Interface contacts:
Residue L16 in chain B contacts residue V13 in chain A (closest heavy-atom distance 3.6 Å).
Residue Q37 in chain B is in contact with residue D31 in chain A (closest heavy-atom distance 3.2 Å).
Residue V55 in chain B contacts residue A48 in chain A (closest heavy-atom distance 4.0 Å).
Residue L33 in chain B interacts with residue V27 in chain A (closest heavy-atom distance 3.6 Å).
Residue I44 in chain B contacts residue D38 in chain A (closest heavy-atom distance 3.5 Å).
Residue M30 in chain B interacts with residue N23 in chain A (closest heavy-atom distance 3.7 Å).
Residue L23 in chain B is in contact with residue V17 in chain A (closest heavy-atom distance 4.1 Å).
Residue R9 in chain B contacts residue N3 in chain A (closest heavy-atom distance 2.6 Å).
Residue A65 in chain B contacts residue L58 in chain A (closest heavy-atom distance 3.7 Å).
Residue M40 in chain B contacts residue S35 in chain A (closest heavy-atom distance 3.5 Å).
Residue M26 in chain B contacts residue V24 in chain A (closest heavy-atom distance 4.1 Å).
Residue Q37 in chain B contacts residue V27 in chain A (closest heavy-atom distance 2.9 Å).
Residue N47 in chain B contacts residue D38 in chain A (closest heavy-atom distance 4.0 Å).
Residue T62 in chain B is in contact with residue A55 in chain A (closest heavy-atom distance 3.8 Å).
Residue I41 in chain B contacts residue R30 in chain A (closest heavy-atom distance 3.4 Å).
Residue A58 in chain B is in contact with residue F51 in chain A (closest heavy-atom distance 3.5 Å).
Residue Y54 in chain B contacts residue Q45 in chain A (closest heavy-atom distance 3.7 Å).
Residue Y54 in chain B interacts with residue A48 in chain A (closest heavy-atom distance 3.6 Å).
Residue K64 in chain B contacts residue W63 in chain A (closest heavy-atom distance 3.5 Å).
Residue N47 in chain B is in contact with residue D42 in chain A (closest heavy-atom distance 3.7 Å).
Residue M30 in chain B interacts with residue V24 in chain A (closest heavy-atom distance 3.7 Å).
Residue I44 in chain B interacts with residue L34 in chain A (closest heavy-atom distance 3.3 Å).
Residue A65 in chain B interacts with residue Y62 in chain A (closest heavy-atom distance 3.0 Å).
Residue M26 in chain B interacts with residue V17 in chain A (closest heavy-atom distance 3.6 Å).
Residue Y54 in chain B interacts with residue E52 in chain A (closest heavy-atom distance 3.6 Å).
Residue I44 in chain B interacts with residue L37 in chain A (closest heavy-atom distance 3.7 Å).
Residue N47 in chain B interacts with residue A41 in chain A (closest heavy-atom distance 4.0 Å).
Residue Q37 in chain B interacts with residue L34 in chain A (closest heavy-atom distance 3.6 Å).
Residue I41 in chain B is in contact with residue L34 in chain A (closest heavy-atom distance 3.7 Å).
Residue L23 in chain B is in contact with residue V16 in chain A (closest heavy-atom distance 3.5 Å).
Residue S19 in chain B contacts residue Q10 in chain A (closest heavy-atom distance 3.2 Å).
Residue Y54 in chain B interacts with residue S49 in chain A (closest heavy-atom distance 3.7 Å).
Residue D61 in chain B interacts with residue A56 in chain A (closest heavy-atom distance 3.4 Å).
Residue N47 in chain B interacts with residue Q45 in chain A (closest heavy-atom distance 3.4 Å).
Residue M30 in chain B interacts with residue M20 in chain A (closest heavy-atom distance 3.7 Å).
Residue E12 in chain B contacts residue L6 in chain A (closest heavy-atom distance 3.8 Å).
Residue A51 in chain B is in contact with residue A48 in chain A (closest heavy-atom distance 3.8 Å).
Residue R43 in chain B is in contact with residue D38 in chain A (closest heavy-atom distance 2.6 Å).
Residue R9 in chain B contacts residue S2 in chain A (closest heavy-atom distance 3.3 Å).
Residue A51 in chain B interacts with residue Q45 in chain A (closest heavy-atom distance 3.6 Å).
Residue I20 in chain B is in contact with residue V13 in chain A (closest heavy-atom distance 3.6 Å).
Residue M40 in chain B is in contact with residue L34 in chain A (closest heavy-atom distance 3.7 Å).
Residue S19 in chain B is in contact with residue V13 in chain A (closest heavy-atom distance 3.5 Å).
Residue A65 in chain B is in contact with residue K59 in chain A (closest heavy-atom distance 3.6 Å).
Residue L16 in chain B interacts with residue T9 in chain A (closest heavy-atom distance 4.2 Å).
Residue M30 in chain B contacts residue V27 in chain A (closest heavy-atom distance 3.5 Å).
Residue F27 in chain B interacts with residue M20 in chain A (closest heavy-atom distance 3.7 Å).
Residue D61 in chain B contacts residue K59 in chain A (closest heavy-atom distance 3.4 Å).
Residue L33 in chain B contacts residue L28 in chain A (closest heavy-atom distance 3.7 Å).
Residue D61 in chain B is in contact with residue A55 in chain A (closest heavy-atom distance 3.6 Å).
Residue L16 in chain B is in contact with residue Q10 in chain A (closest heavy-atom distance 3.2 Å).
Residue R57 in chain B is in contact with residue E52 in chain A (closest heavy-atom distance 3.2 Å).
Residue A58 in chain B interacts with residue A55 in chain A (closest heavy-atom distance 3.5 Å).
Residue M26 in chain B is in contact with residue M20 in chain A (closest heavy-atom distance 3.6 Å).
Residue L23 in chain B contacts residue M20 in chain A (closest heavy-atom distance 3.8 Å).
Residue M26 in chain B interacts with residue R21 in chain A (closest heavy-atom distance 3.4 Å).
Residue K15 in chain B contacts residue Q10 in chain A (closest heavy-atom distance 3.8 Å).
Residue A58 in chain B interacts with residue E52 in chain A (closest heavy-atom distance 3.6 Å).
Residue I13 in chain B contacts residue L6 in chain A (closest heavy-atom distance 3.8 Å).
Residue Q37 in chain B contacts residue R30 in chain A (closest heavy-atom distance 2.4 Å).

Sequence of chain B:
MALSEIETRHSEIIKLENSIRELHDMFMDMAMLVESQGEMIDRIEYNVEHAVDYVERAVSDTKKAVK

Sequence of chain A:
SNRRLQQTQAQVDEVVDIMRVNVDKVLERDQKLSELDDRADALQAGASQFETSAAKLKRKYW

These two protein chains interact to form a complex.